Sequence of protein 2:
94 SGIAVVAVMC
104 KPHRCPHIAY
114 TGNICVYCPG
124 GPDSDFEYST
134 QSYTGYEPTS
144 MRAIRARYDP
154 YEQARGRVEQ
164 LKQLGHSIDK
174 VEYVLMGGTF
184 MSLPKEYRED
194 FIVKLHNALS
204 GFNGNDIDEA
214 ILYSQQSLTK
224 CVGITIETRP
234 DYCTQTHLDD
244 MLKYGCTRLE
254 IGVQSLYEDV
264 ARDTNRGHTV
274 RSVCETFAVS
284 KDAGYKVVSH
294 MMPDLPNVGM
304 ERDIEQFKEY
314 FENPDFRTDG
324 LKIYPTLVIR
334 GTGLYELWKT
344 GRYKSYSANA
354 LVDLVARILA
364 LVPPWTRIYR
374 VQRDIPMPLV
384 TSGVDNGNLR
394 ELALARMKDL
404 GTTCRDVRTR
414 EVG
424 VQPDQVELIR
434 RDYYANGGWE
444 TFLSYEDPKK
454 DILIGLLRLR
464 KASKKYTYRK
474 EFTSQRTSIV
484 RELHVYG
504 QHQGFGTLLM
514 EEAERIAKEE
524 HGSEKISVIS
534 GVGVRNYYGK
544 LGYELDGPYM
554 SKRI

Interface contacts:
Residue F150 in protein 1 contacts residue N539 in protein 2 (closest heavy-atom distance 3.7 Å).
Residue K460 in protein 1 contacts residue R107 in protein 2 (closest heavy-atom distance 4.2 Å).
Residue T173 in protein 1 is in contact with residue Q219 in protein 2 (closest heavy-atom distance 3.5 Å).
Residue K105 in protein 1 interacts with residue E212 in protein 2 (closest heavy-atom distance 3.3 Å).
Residue G149 in protein 1 contacts residue Q219 in protein 2 (closest heavy-atom distance 3.2 Å).
Residue E61 in protein 1 is in contact with residue N208 in protein 2 (closest heavy-atom distance 2.9 Å).
Residue K460 in protein 1 is in contact with residue S127 in protein 2 (closest heavy-atom distance 4.3 Å).
Residue V108 in protein 1 is in contact with residue Y216 in protein 2 (closest heavy-atom distance 3.6 Å).
Residue T173 in protein 1 contacts residue Y216 in protein 2 (closest heavy-atom distance 4.3 Å).
Residue W342 in protein 1 interacts with residue Y154 in protein 2 (closest heavy-atom distance 4.3 Å).
Residue T106 in protein 1 contacts residue E212 in protein 2 (closest heavy-atom distance 3.2 Å).
Residue W204 in protein 1 interacts with residue S203 in protein 2 (closest heavy-atom distance 3.2 Å).
Residue Y152 in protein 1 contacts residue Y216 in protein 2 (closest heavy-atom distance 3.6 Å).
Residue E202 in protein 1 interacts with residue L221 in protein 2 (closest heavy-atom distance 3.2 Å).
Residue E79 in protein 1 contacts residue N208 in protein 2 (closest heavy-atom distance 3.7 Å).
Residue P153 in protein 1 contacts residue Y216 in protein 2 (closest heavy-atom distance 3.1 Å).
Residue V108 in protein 1 contacts residue F205 in protein 2 (closest heavy-atom distance 4.0 Å).
Residue L500 in protein 1 is in contact with residue E130 in protein 2 (closest heavy-atom distance 4.5 Å).
Residue G558 in protein 1 contacts residue D126 in protein 2 (closest heavy-atom distance 4.5 Å).
Residue A122 in protein 1 is in contact with residue E212 in protein 2 (closest heavy-atom distance 4.0 Å).
Residue K206 in protein 1 is in contact with residue G204 in protein 2 (closest heavy-atom distance 3.2 Å).
Residue K553 in protein 1 is in contact with residue E130 in protein 2 (closest heavy-atom distance 3.7 Å).
Residue E79 in protein 1 is in contact with residue G207 in protein 2 (closest heavy-atom distance 3.7 Å).
Residue W283 in protein 1 is in contact with residue G204 in protein 2 (closest heavy-atom distance 4.1 Å).
Residue W342 in protein 1 is in contact with residue N206 in protein 2 (closest heavy-atom distance 3.3 Å).
Residue K460 in protein 1 contacts residue P125 in protein 2 (closest heavy-atom distance 3.3 Å).
Residue H438 in protein 1 interacts with residue R150 in protein 2 (closest heavy-atom distance 4.4 Å).
Residue Y440 in protein 1 interacts with residue Y131 in protein 2 (closest heavy-atom distance 3.6 Å).
Residue F559 in protein 1 contacts residue R107 in protein 2 (closest heavy-atom distance 4.3 Å).
Residue R228 in protein 1 contacts residue K165 in protein 2 (closest heavy-atom distance 3.5 Å).
Residue W283 in protein 1 interacts with residue L202 in protein 2 (closest heavy-atom distance 3.9 Å).
Residue W204 in protein 1 is in contact with residue F205 in protein 2 (closest heavy-atom distance 4.4 Å).
Residue D203 in protein 1 is in contact with residue L221 in protein 2 (closest heavy-atom distance 3.4 Å).
Residue Q17 in protein 1 interacts with residue G207 in protein 2 (closest heavy-atom distance 4.2 Å).
Residue Q226 in protein 1 contacts residue G204 in protein 2 (closest heavy-atom distance 3.7 Å).
Residue L154 in protein 1 interacts with residue Y216 in protein 2 (closest heavy-atom distance 3.9 Å).
Residue W204 in protein 1 is in contact with residue Y216 in protein 2 (closest heavy-atom distance 3.1 Å).
Residue W204 in protein 1 interacts with residue S220 in protein 2 (closest heavy-atom distance 3.5 Å).
Residue A301 in protein 1 is in contact with residue R158 in protein 2 (closest heavy-atom distance 3.9 Å).
Residue S338 in protein 1 contacts residue E155 in protein 2 (closest heavy-atom distance 4.4 Å).
Residue Q226 in protein 1 contacts residue S203 in protein 2 (closest heavy-atom distance 2.8 Å).
Residue G558 in protein 1 interacts with residue R107 in protein 2 (closest heavy-atom distance 3.3 Å).
Residue Q226 in protein 1 interacts with residue L202 in protein 2 (closest heavy-atom distance 4.1 Å).
Residue A122 in protein 1 contacts residue Y216 in protein 2 (closest heavy-atom distance 3.8 Å).
Residue W204 in protein 1 interacts with residue Q219 in protein 2 (closest heavy-atom distance 3.1 Å).
Residue Y152 in protein 1 is in contact with residue L215 in protein 2 (closest heavy-atom distance 3.3 Å).
Residue T18 in protein 1 contacts residue N206 in protein 2 (closest heavy-atom distance 3.8 Å).
Residue Y152 in protein 1 is in contact with residue Q219 in protein 2 (closest heavy-atom distance 3.6 Å).
Residue Q17 in protein 1 interacts with residue N206 in protein 2 (closest heavy-atom distance 3.0 Å).
Residue L500 in protein 1 is in contact with residue Y131 in protein 2 (closest heavy-atom distance 3.9 Å).
Residue W283 in protein 1 contacts residue A201 in protein 2 (closest heavy-atom distance 3.8 Å).
Residue D282 in protein 1 contacts residue R158 in protein 2 (closest heavy-atom distance 2.4 Å).
Residue F150 in protein 1 contacts residue Q219 in protein 2 (closest heavy-atom distance 3.2 Å).
Residue K460 in protein 1 interacts with residue D126 in protein 2 (closest heavy-atom distance 3.6 Å).
Residue I437 in protein 1 interacts with residue R150 in protein 2 (closest heavy-atom distance 3.7 Å).
Residue G439 in protein 1 contacts residue R150 in protein 2 (closest heavy-atom distance 3.9 Å).
Residue K16 in protein 1 interacts with residue N206 in protein 2 (closest heavy-atom distance 4.2 Å).
Residue G439 in protein 1 interacts with residue Y131 in protein 2 (closest heavy-atom distance 3.7 Å).
Residue W283 in protein 1 is in contact with residue R158 in protein 2 (closest heavy-atom distance 3.1 Å).
Residue V175 in protein 1 is in contact with residue L221 in protein 2 (closest heavy-atom distance 3.7 Å).

Sequence of protein 1:
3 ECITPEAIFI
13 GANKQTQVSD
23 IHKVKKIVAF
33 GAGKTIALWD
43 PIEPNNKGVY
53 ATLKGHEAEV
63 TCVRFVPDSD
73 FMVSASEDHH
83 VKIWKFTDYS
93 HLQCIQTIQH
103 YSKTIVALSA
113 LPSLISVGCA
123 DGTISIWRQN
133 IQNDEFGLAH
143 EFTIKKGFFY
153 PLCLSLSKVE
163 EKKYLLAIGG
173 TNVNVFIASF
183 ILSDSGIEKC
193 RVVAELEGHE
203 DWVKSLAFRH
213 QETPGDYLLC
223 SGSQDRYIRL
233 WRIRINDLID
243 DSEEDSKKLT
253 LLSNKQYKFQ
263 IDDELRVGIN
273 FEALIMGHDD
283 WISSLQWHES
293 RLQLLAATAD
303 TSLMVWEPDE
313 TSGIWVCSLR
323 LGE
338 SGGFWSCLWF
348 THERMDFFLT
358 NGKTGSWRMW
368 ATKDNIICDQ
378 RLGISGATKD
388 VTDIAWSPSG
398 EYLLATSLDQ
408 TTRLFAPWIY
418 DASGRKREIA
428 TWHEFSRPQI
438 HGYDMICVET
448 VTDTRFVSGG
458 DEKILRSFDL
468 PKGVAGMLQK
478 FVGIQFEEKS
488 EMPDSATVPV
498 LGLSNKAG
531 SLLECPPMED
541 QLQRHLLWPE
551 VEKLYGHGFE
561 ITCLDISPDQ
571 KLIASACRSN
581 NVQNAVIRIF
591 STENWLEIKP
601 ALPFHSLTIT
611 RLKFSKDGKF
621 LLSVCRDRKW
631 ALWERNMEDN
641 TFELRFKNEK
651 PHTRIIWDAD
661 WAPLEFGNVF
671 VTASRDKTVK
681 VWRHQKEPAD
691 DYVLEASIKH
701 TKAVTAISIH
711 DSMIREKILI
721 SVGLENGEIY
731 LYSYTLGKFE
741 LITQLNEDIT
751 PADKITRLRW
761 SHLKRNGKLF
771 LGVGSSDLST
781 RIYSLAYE

The following describes two proteins that form a bound complex.